These two protein chains interact to form a complex.

Sequence of chain A:
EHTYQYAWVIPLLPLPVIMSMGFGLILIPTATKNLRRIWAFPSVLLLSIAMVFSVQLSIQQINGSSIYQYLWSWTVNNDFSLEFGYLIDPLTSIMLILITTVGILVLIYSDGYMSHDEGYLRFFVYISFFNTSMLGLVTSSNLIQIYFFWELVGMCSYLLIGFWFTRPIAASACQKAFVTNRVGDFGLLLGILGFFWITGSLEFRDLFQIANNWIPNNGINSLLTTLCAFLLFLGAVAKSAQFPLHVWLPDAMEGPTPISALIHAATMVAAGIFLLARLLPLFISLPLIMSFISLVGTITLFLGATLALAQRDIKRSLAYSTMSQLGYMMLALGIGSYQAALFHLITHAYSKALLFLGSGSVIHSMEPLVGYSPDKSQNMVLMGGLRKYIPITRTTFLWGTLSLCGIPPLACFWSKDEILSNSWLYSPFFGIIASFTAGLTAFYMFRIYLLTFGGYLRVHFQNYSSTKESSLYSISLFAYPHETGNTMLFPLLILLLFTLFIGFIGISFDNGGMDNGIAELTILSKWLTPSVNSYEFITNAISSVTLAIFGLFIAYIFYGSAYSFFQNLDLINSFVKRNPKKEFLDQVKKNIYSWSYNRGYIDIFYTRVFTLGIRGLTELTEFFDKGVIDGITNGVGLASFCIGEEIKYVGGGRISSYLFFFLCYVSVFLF

Residue-level contacts at the interface:
Residue V424 in chain A interacts with residue Y42 in chain B (closest heavy-atom distance 3.5 Å).
Residue Y507 in chain A interacts with residue P41 in chain B (closest heavy-atom distance 4.9 Å).
Residue R355 in chain A is in contact with residue C55 in chain B (closest heavy-atom distance 4.6 Å).
Residue Y507 in chain A interacts with residue P10 in chain B (closest heavy-atom distance 4.7 Å).
Residue R355 in chain A interacts with residue Y42 in chain B (closest heavy-atom distance 3.5 Å).
Residue L352 in chain A contacts residue L46 in chain B (closest heavy-atom distance 4.4 Å).
Residue K695 in chain A interacts with residue S50 in chain B (closest heavy-atom distance 3.5 Å).
Residue R355 in chain A contacts residue N48 in chain B (closest heavy-atom distance 3.8 Å).
Residue F664 in chain A contacts residue L45 in chain B (closest heavy-atom distance 3.7 Å).
Residue L425 in chain A interacts with residue W112 in chain B (closest heavy-atom distance 4.7 Å).
Residue Y699 in chain A is in contact with residue C49 in chain B (closest heavy-atom distance 3.8 Å).
Residue R490 in chain A contacts residue L47 in chain B (closest heavy-atom distance 4.4 Å).
Residue V424 in chain A is in contact with residue L47 in chain B (closest heavy-atom distance 3.3 Å).
Residue Y665 in chain A contacts residue L46 in chain B (closest heavy-atom distance 3.5 Å).
Residue K696 in chain A is in contact with residue G51 in chain B (closest heavy-atom distance 4.5 Å).
Residue V424 in chain A is in contact with residue P41 in chain B (closest heavy-atom distance 3.8 Å).
Residue R355 in chain A contacts residue L47 in chain B (closest heavy-atom distance 4.8 Å).
Residue Y665 in chain A contacts residue L47 in chain B (closest heavy-atom distance 4.2 Å).
Residue V502 in chain A contacts residue W112 in chain B (closest heavy-atom distance 3.7 Å).
Residue Y703 in chain A is in contact with residue K79 in chain B (closest heavy-atom distance 3.8 Å).
Residue R355 in chain A is in contact with residue T57 in chain B (closest heavy-atom distance 4.9 Å).
Residue S509 in chain A interacts with residue P10 in chain B (closest heavy-atom distance 3.6 Å).
Residue L494 in chain A is in contact with residue L47 in chain B (closest heavy-atom distance 4.2 Å).
Residue K695 in chain A contacts residue K44 in chain B (closest heavy-atom distance 4.7 Å).
Residue Y703 in chain A interacts with residue E54 in chain B (closest heavy-atom distance 3.4 Å).
Residue Y507 in chain A is in contact with residue W112 in chain B (closest heavy-atom distance 2.8 Å).
Residue S509 in chain A is in contact with residue V114 in chain B (closest heavy-atom distance 4.4 Å).
Residue D692 in chain A contacts residue S50 in chain B (closest heavy-atom distance 4.3 Å).
Residue R501 in chain A interacts with residue W112 in chain B (closest heavy-atom distance 3.9 Å).
Residue K696 in chain A interacts with residue S50 in chain B (closest heavy-atom distance 3.3 Å).
Residue F504 in chain A is in contact with residue P41 in chain B (closest heavy-atom distance 4.0 Å).
Residue Y507 in chain A contacts residue L9 in chain B (closest heavy-atom distance 4.6 Å).
Residue R501 in chain A interacts with residue P41 in chain B (closest heavy-atom distance 3.9 Å).
Residue Y699 in chain A interacts with residue L46 in chain B (closest heavy-atom distance 4.2 Å).
Residue Y507 in chain A is in contact with residue K113 in chain B (closest heavy-atom distance 4.9 Å).
Residue Y699 in chain A interacts with residue N48 in chain B (closest heavy-atom distance 4.5 Å).
Residue N506 in chain A is in contact with residue L9 in chain B (closest heavy-atom distance 3.4 Å).
Residue S508 in chain A interacts with residue W112 in chain B (closest heavy-atom distance 3.5 Å).
Residue A353 in chain A is in contact with residue L46 in chain B (closest heavy-atom distance 3.7 Å).
Residue Y699 in chain A contacts residue C55 in chain B (closest heavy-atom distance 3.1 Å).
Residue K695 in chain A contacts residue L45 in chain B (closest heavy-atom distance 3.9 Å).
Residue Y665 in chain A interacts with residue L45 in chain B (closest heavy-atom distance 3.4 Å).
Residue I698 in chain A interacts with residue L46 in chain B (closest heavy-atom distance 3.6 Å).

Sequence of chain B:
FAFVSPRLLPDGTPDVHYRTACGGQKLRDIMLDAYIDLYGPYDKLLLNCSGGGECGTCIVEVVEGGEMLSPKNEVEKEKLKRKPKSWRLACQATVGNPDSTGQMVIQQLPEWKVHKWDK